Sequence of the second protein:
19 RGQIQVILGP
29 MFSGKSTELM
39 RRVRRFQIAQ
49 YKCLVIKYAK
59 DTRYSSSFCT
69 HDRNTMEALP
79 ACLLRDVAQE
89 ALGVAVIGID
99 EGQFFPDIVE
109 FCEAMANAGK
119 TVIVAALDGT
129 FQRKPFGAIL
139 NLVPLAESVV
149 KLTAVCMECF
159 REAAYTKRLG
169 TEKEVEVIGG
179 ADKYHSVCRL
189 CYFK

This data describes a binding interaction between two proteins.

Sequence of the first protein:
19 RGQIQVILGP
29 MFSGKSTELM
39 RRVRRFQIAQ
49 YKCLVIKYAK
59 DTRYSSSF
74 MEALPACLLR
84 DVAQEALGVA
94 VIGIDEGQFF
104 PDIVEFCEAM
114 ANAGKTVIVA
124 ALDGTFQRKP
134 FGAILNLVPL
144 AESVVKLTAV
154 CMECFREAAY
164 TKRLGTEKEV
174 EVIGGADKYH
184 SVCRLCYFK

Interface contacts:
Residue V153 in the second protein is in contact with residue F44 in the first protein (closest heavy-atom distance 4.0 Å).
Residue V153 in the second protein interacts with residue R43 in the first protein (closest heavy-atom distance 3.7 Å).
Residue T35 in the second protein contacts residue R39 in the first protein (closest heavy-atom distance 3.8 Å).
Residue R43 in the second protein contacts residue E160 in the first protein (closest heavy-atom distance 4.7 Å).
Residue R43 in the second protein contacts residue G32 in the first protein (closest heavy-atom distance 4.7 Å).
Residue G32 in the second protein interacts with residue R43 in the first protein (closest heavy-atom distance 5.0 Å).
Residue A179 in the second protein interacts with residue I46 in the first protein (closest heavy-atom distance 4.8 Å).
Residue Y49 in the second protein contacts residue V153 in the first protein (closest heavy-atom distance 4.1 Å).
Residue E36 in the second protein contacts residue E36 in the first protein (closest heavy-atom distance 3.7 Å).
Residue H69 in the second protein contacts residue Y62 in the first protein (closest heavy-atom distance 4.7 Å).
Residue F44 in the second protein is in contact with residue V153 in the first protein (closest heavy-atom distance 3.9 Å).
Residue T35 in the second protein interacts with residue T35 in the first protein (closest heavy-atom distance 3.8 Å).
Residue M155 in the second protein is in contact with residue I46 in the first protein (closest heavy-atom distance 3.8 Å).
Residue V153 in the second protein interacts with residue A47 in the first protein (closest heavy-atom distance 3.7 Å).
Residue A47 in the second protein interacts with residue M155 in the first protein (closest heavy-atom distance 4.2 Å).
Residue R39 in the second protein is in contact with residue G32 in the first protein (closest heavy-atom distance 3.3 Å).
Residue R39 in the second protein contacts residue T151 in the first protein (closest heavy-atom distance 4.4 Å).
Residue R43 in the second protein interacts with residue A152 in the first protein (closest heavy-atom distance 4.0 Å).
Residue R42 in the second protein is in contact with residue T35 in the first protein (closest heavy-atom distance 3.9 Å).
Residue A47 in the second protein is in contact with residue C154 in the first protein (closest heavy-atom distance 4.7 Å).
Residue E160 in the second protein interacts with residue R43 in the first protein (closest heavy-atom distance 4.5 Å).
Residue S31 in the second protein contacts residue R39 in the first protein (closest heavy-atom distance 2.8 Å).
Residue R39 in the second protein interacts with residue S31 in the first protein (closest heavy-atom distance 2.8 Å).
Residue R43 in the second protein interacts with residue S31 in the first protein (closest heavy-atom distance 3.9 Å).
Residue E36 in the second protein contacts residue R39 in the first protein (closest heavy-atom distance 4.1 Å).
Residue R39 in the second protein is in contact with residue L150 in the first protein (closest heavy-atom distance 3.8 Å).
Residue R43 in the second protein is in contact with residue V153 in the first protein (closest heavy-atom distance 3.7 Å).
Residue R43 in the second protein contacts residue F30 in the first protein (closest heavy-atom distance 3.6 Å).
Residue I46 in the second protein is in contact with residue M155 in the first protein (closest heavy-atom distance 3.8 Å).
Residue F30 in the second protein is in contact with residue R43 in the first protein (closest heavy-atom distance 3.9 Å).
Residue V153 in the second protein contacts residue Y49 in the first protein (closest heavy-atom distance 4.1 Å).
Residue F30 in the second protein contacts residue I46 in the first protein (closest heavy-atom distance 4.2 Å).
Residue R43 in the second protein is in contact with residue T151 in the first protein (closest heavy-atom distance 2.9 Å).
Residue A47 in the second protein interacts with residue F158 in the first protein (closest heavy-atom distance 3.6 Å).
Residue C154 in the second protein is in contact with residue A47 in the first protein (closest heavy-atom distance 4.8 Å).
Residue T151 in the second protein contacts residue R43 in the first protein (closest heavy-atom distance 3.0 Å).
Residue I46 in the second protein interacts with residue A179 in the first protein (closest heavy-atom distance 4.3 Å).
Residue M155 in the second protein interacts with residue A47 in the first protein (closest heavy-atom distance 4.5 Å).
Residue L150 in the second protein interacts with residue R39 in the first protein (closest heavy-atom distance 3.7 Å).
Residue T35 in the second protein interacts with residue R42 in the first protein (closest heavy-atom distance 4.0 Å).
Residue A47 in the second protein interacts with residue V153 in the first protein (closest heavy-atom distance 3.7 Å).
Residue R39 in the second protein interacts with residue T35 in the first protein (closest heavy-atom distance 3.7 Å).
Residue A152 in the second protein interacts with residue R43 in the first protein (closest heavy-atom distance 3.3 Å).
Residue Y49 in the second protein contacts residue F158 in the first protein (closest heavy-atom distance 3.1 Å).
Residue I46 in the second protein interacts with residue F30 in the first protein (closest heavy-atom distance 4.1 Å).
Residue F158 in the second protein is in contact with residue Y49 in the first protein (closest heavy-atom distance 3.2 Å).
Residue F158 in the second protein interacts with residue A47 in the first protein (closest heavy-atom distance 3.4 Å).
Residue S31 in the second protein interacts with residue R43 in the first protein (closest heavy-atom distance 4.0 Å).
Residue T151 in the second protein interacts with residue R39 in the first protein (closest heavy-atom distance 4.5 Å).
Residue R39 in the second protein interacts with residue E36 in the first protein (closest heavy-atom distance 4.2 Å).
Residue G32 in the second protein interacts with residue R39 in the first protein (closest heavy-atom distance 3.3 Å).